Sequence of protein 2:
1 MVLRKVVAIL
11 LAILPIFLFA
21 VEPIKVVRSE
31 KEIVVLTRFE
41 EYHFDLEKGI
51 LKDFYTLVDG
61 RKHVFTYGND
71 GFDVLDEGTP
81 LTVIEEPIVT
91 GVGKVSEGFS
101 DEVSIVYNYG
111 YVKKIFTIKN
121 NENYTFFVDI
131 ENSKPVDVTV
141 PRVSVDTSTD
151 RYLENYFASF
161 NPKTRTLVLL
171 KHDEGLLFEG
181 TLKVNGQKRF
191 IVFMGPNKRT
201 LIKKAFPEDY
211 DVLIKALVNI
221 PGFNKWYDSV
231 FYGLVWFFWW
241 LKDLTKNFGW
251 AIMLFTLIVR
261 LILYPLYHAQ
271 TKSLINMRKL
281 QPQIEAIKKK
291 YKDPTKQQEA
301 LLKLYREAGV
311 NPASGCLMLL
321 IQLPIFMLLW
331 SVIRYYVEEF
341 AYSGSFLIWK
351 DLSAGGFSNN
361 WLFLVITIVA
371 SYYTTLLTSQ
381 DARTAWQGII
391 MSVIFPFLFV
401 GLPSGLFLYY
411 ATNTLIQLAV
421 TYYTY

Sequence of protein 1:
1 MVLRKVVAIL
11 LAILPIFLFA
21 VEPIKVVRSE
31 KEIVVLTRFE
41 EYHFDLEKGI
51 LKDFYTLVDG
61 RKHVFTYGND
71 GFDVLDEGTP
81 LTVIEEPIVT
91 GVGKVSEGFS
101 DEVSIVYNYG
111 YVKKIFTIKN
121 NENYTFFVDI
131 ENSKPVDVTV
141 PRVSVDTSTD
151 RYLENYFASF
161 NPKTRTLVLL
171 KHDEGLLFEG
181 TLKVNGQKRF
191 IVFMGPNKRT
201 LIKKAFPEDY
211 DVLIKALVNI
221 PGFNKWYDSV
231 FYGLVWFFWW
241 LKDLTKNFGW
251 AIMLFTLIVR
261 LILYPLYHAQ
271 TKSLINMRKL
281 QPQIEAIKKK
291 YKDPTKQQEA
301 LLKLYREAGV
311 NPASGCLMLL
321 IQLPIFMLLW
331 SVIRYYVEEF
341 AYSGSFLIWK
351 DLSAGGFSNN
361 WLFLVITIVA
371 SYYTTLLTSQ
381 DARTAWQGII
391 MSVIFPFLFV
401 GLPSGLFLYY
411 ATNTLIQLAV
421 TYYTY

Contacts between the two chains:
Residue F357 in protein 2 interacts with residue S358 in protein 1 (closest heavy-atom distance 4.2 Å).
Residue W361 in protein 2 contacts residue W361 in protein 1 (closest heavy-atom distance 4.7 Å).
Residue L10 in protein 2 contacts residue L398 in protein 1 (closest heavy-atom distance 3.9 Å).
Residue L10 in protein 2 contacts residue I394 in protein 1 (closest heavy-atom distance 3.6 Å).
Residue W361 in protein 2 is in contact with residue V365 in protein 1 (closest heavy-atom distance 4.6 Å).
Residue V2 in protein 2 interacts with residue C316 in protein 1 (closest heavy-atom distance 4.1 Å).
Residue W361 in protein 2 contacts residue F397 in protein 1 (closest heavy-atom distance 3.4 Å).
Residue L10 in protein 2 contacts residue F395 in protein 1 (closest heavy-atom distance 5.0 Å).
Residue V6 in protein 2 interacts with residue I390 in protein 1 (closest heavy-atom distance 3.6 Å).
Residue V365 in protein 2 contacts residue V365 in protein 1 (closest heavy-atom distance 3.9 Å).
Residue L3 in protein 2 interacts with residue W386 in protein 1 (closest heavy-atom distance 3.4 Å).
Residue F357 in protein 2 is in contact with residue F357 in protein 1 (closest heavy-atom distance 4.4 Å).
Residue W386 in protein 2 interacts with residue L3 in protein 1 (closest heavy-atom distance 3.4 Å).
Residue F397 in protein 2 contacts residue W361 in protein 1 (closest heavy-atom distance 3.4 Å).
Residue W361 in protein 2 contacts residue F357 in protein 1 (closest heavy-atom distance 3.3 Å).
Residue L3 in protein 2 interacts with residue I390 in protein 1 (closest heavy-atom distance 5.0 Å).
Residue I394 in protein 2 is in contact with residue L10 in protein 1 (closest heavy-atom distance 3.6 Å).
Residue I394 in protein 2 contacts residue V6 in protein 1 (closest heavy-atom distance 4.9 Å).
Residue F357 in protein 2 is in contact with residue W361 in protein 1 (closest heavy-atom distance 3.3 Å).
Residue V365 in protein 2 contacts residue W361 in protein 1 (closest heavy-atom distance 4.6 Å).
Residue I390 in protein 2 contacts residue L3 in protein 1 (closest heavy-atom distance 5.0 Å).
Residue I390 in protein 2 interacts with residue V2 in protein 1 (closest heavy-atom distance 4.9 Å).
Residue V6 in protein 2 contacts residue I394 in protein 1 (closest heavy-atom distance 4.9 Å).
Residue V7 in protein 2 is in contact with residue W386 in protein 1 (closest heavy-atom distance 3.1 Å).
Residue S358 in protein 2 contacts residue F357 in protein 1 (closest heavy-atom distance 4.2 Å).
Residue W386 in protein 2 contacts residue V7 in protein 1 (closest heavy-atom distance 3.1 Å).
Residue I390 in protein 2 is in contact with residue V6 in protein 1 (closest heavy-atom distance 3.6 Å).
Residue V2 in protein 2 is in contact with residue I390 in protein 1 (closest heavy-atom distance 4.9 Å).
Residue F395 in protein 2 contacts residue L10 in protein 1 (closest heavy-atom distance 5.0 Å).
Residue L398 in protein 2 is in contact with residue L10 in protein 1 (closest heavy-atom distance 3.9 Å).
Residue F395 in protein 2 is in contact with residue V6 in protein 1 (closest heavy-atom distance 3.5 Å).
Residue V6 in protein 2 is in contact with residue F395 in protein 1 (closest heavy-atom distance 3.5 Å).
Residue C316 in protein 2 is in contact with residue V2 in protein 1 (closest heavy-atom distance 4.1 Å).

This data describes a binding interaction between two proteins.